Interface contacts:
Residue R70 in the first protein contacts residue P59 in the second protein (closest heavy-atom distance 3.2 Å).
Residue S77 in the first protein contacts residue I64 in the second protein (closest heavy-atom distance 3.5 Å).
Residue R70 in the first protein contacts residue L58 in the second protein (closest heavy-atom distance 3.4 Å).
Residue P76 in the first protein is in contact with residue L58 in the second protein (closest heavy-atom distance 3.7 Å).
Residue P76 in the first protein interacts with residue K61 in the second protein (closest heavy-atom distance 2.4 Å).
Residue L75 in the first protein interacts with residue R90 in the second protein (closest heavy-atom distance 3.4 Å).
Residue R174 in the first protein is in contact with residue P72 in the second protein (closest heavy-atom distance 3.5 Å).
Residue R167 in the first protein interacts with residue A76 in the second protein (closest heavy-atom distance 3.4 Å).
Residue T119 in the first protein is in contact with residue R127 in the second protein (closest heavy-atom distance 3.2 Å).
Residue N72 in the first protein contacts residue R90 in the second protein (closest heavy-atom distance 2.5 Å).
Residue W170 in the first protein is in contact with residue P72 in the second protein (closest heavy-atom distance 3.3 Å).
Residue N72 in the first protein interacts with residue F84 in the second protein (closest heavy-atom distance 3.3 Å).
Residue L75 in the first protein contacts residue L81 in the second protein (closest heavy-atom distance 3.7 Å).
Residue L168 in the first protein is in contact with residue A132 in the second protein (closest heavy-atom distance 3.7 Å).
Residue A74 in the first protein is in contact with residue R90 in the second protein (closest heavy-atom distance 2.7 Å).
Residue T82 in the first protein contacts residue V79 in the second protein (closest heavy-atom distance 3.3 Å).
Residue T82 in the first protein contacts residue A76 in the second protein (closest heavy-atom distance 3.2 Å).
Residue N72 in the first protein contacts residue T85 in the second protein (closest heavy-atom distance 3.5 Å).
Residue P76 in the first protein contacts residue R90 in the second protein (closest heavy-atom distance 3.4 Å).
Residue K165 in the first protein interacts with residue L136 in the second protein (closest heavy-atom distance 3.4 Å).
Residue P76 in the first protein interacts with residue I64 in the second protein (closest heavy-atom distance 3.6 Å).
Residue L84 in the first protein contacts residue V79 in the second protein (closest heavy-atom distance 2.5 Å).
Residue T82 in the first protein is in contact with residue R75 in the second protein (closest heavy-atom distance 3.5 Å).
Residue T82 in the first protein is in contact with residue E77 in the second protein (closest heavy-atom distance 2.4 Å).
Residue D98 in the first protein interacts with residue D82 in the second protein (closest heavy-atom distance 3.1 Å).
Residue D43 in the first protein interacts with residue Q101 in the second protein (closest heavy-atom distance 2.9 Å).
Residue I83 in the first protein contacts residue V79 in the second protein (closest heavy-atom distance 3.4 Å).
Residue H118 in the first protein contacts residue R127 in the second protein (closest heavy-atom distance 3.1 Å).
Residue G80 in the first protein contacts residue R75 in the second protein (closest heavy-atom distance 3.6 Å).
Residue K55 in the first protein is in contact with residue R55 in the second protein (closest heavy-atom distance 3.4 Å).
Residue L46 in the first protein contacts residue Q101 in the second protein (closest heavy-atom distance 3.4 Å).
Residue L51 in the first protein interacts with residue P59 in the second protein (closest heavy-atom distance 3.7 Å).
Residue E178 in the first protein contacts residue R125 in the second protein (closest heavy-atom distance 3.1 Å).
Residue R175 in the first protein interacts with residue L129 in the second protein (closest heavy-atom distance 3.5 Å).
Residue R70 in the first protein contacts residue R90 in the second protein (closest heavy-atom distance 3.7 Å).
Residue Q81 in the first protein contacts residue R75 in the second protein (closest heavy-atom distance 3.3 Å).
Residue R70 in the first protein interacts with residue Q94 in the second protein (closest heavy-atom distance 3.3 Å).
Residue H118 in the first protein is in contact with residue P78 in the second protein (closest heavy-atom distance 3.6 Å).
Residue R66 in the first protein is in contact with residue L58 in the second protein (closest heavy-atom distance 3.3 Å).
Residue Q81 in the first protein interacts with residue E77 in the second protein (closest heavy-atom distance 3.3 Å).
Residue R79 in the first protein is in contact with residue R75 in the second protein (closest heavy-atom distance 3.0 Å).
Residue L84 in the first protein interacts with residue A80 in the second protein (closest heavy-atom distance 3.7 Å).
Residue K55 in the first protein interacts with residue V56 in the second protein (closest heavy-atom distance 3.7 Å).
Residue L75 in the first protein interacts with residue P87 in the second protein (closest heavy-atom distance 3.7 Å).
Residue L75 in the first protein is in contact with residue V79 in the second protein (closest heavy-atom distance 3.7 Å).
Residue F71 in the first protein contacts residue F84 in the second protein (closest heavy-atom distance 2.9 Å).
Residue R70 in the first protein is in contact with residue E60 in the second protein (closest heavy-atom distance 3.5 Å).
Residue R167 in the first protein is in contact with residue R75 in the second protein (closest heavy-atom distance 2.6 Å).
Residue C47 in the first protein is in contact with residue L97 in the second protein (closest heavy-atom distance 3.7 Å).
Residue T99 in the first protein contacts residue D82 in the second protein (closest heavy-atom distance 3.7 Å).
Residue R174 in the first protein is in contact with residue Q69 in the second protein (closest heavy-atom distance 2.4 Å).
Residue R66 in the first protein interacts with residue T57 in the second protein (closest heavy-atom distance 2.9 Å).
Residue C47 in the first protein is in contact with residue Q101 in the second protein (closest heavy-atom distance 3.1 Å).
Residue Q81 in the first protein contacts residue V79 in the second protein (closest heavy-atom distance 3.3 Å).
Residue G100 in the first protein contacts residue D82 in the second protein (closest heavy-atom distance 3.2 Å).
Residue R174 in the first protein contacts residue K70 in the second protein (closest heavy-atom distance 2.8 Å).
Residue R175 in the first protein interacts with residue R125 in the second protein (closest heavy-atom distance 3.3 Å).
Residue R66 in the first protein interacts with residue P59 in the second protein (closest heavy-atom distance 3.7 Å).
Residue R66 in the first protein contacts residue V56 in the second protein (closest heavy-atom distance 3.0 Å).
Residue L84 in the first protein contacts residue P78 in the second protein (closest heavy-atom distance 3.7 Å).

Sequence of the first protein:
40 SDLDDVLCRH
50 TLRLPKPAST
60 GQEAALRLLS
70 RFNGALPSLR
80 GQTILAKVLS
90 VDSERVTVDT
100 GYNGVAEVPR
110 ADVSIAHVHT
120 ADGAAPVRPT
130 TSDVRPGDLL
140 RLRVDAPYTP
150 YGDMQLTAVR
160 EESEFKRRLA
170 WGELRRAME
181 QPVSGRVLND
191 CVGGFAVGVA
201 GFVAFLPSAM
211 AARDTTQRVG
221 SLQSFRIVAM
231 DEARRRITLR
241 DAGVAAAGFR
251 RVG

The following describes two proteins that form a bound complex.

Sequence of the second protein:
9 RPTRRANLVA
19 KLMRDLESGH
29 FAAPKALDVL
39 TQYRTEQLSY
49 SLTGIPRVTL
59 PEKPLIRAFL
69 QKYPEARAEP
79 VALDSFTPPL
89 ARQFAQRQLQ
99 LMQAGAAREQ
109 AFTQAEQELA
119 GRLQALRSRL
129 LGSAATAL